Interface contacts:
Residue V98 in the first protein contacts residue G105 in the second protein (closest heavy-atom distance 3.1 Å).
Residue E11 in the first protein interacts with residue K112 in the second protein (closest heavy-atom distance 3.4 Å).
Residue R114 in the first protein is in contact with residue E11 in the second protein (closest heavy-atom distance 3.0 Å).
Residue L111 in the first protein interacts with residue G92 in the second protein (closest heavy-atom distance 2.8 Å).
Residue P22 in the first protein is in contact with residue I109 in the second protein (closest heavy-atom distance 3.3 Å).
Residue G105 in the first protein is in contact with residue E97 in the second protein (closest heavy-atom distance 3.4 Å).
Residue F12 in the first protein is in contact with residue R114 in the second protein (closest heavy-atom distance 2.9 Å).
Residue K112 in the first protein contacts residue F12 in the second protein (closest heavy-atom distance 3.0 Å).
Residue F12 in the first protein interacts with residue K112 in the second protein (closest heavy-atom distance 2.9 Å).
Residue I108 in the first protein is in contact with residue K6 in the second protein (closest heavy-atom distance 3.0 Å).
Residue T99 in the first protein interacts with residue R103 in the second protein (closest heavy-atom distance 3.4 Å).
Residue E29 in the first protein is in contact with residue Q31 in the second protein (closest heavy-atom distance 3.0 Å).
Residue G105 in the first protein contacts residue F4 in the second protein (closest heavy-atom distance 3.4 Å).
Residue G105 in the first protein interacts with residue V98 in the second protein (closest heavy-atom distance 3.0 Å).
Residue E29 in the first protein interacts with residue R103 in the second protein (closest heavy-atom distance 3.3 Å).
Residue K6 in the first protein contacts residue T107 in the second protein (closest heavy-atom distance 2.9 Å).
Residue E106 in the first protein contacts residue F4 in the second protein (closest heavy-atom distance 3.4 Å).
Residue E106 in the first protein contacts residue C96 in the second protein (closest heavy-atom distance 3.2 Å).
Residue Y94 in the first protein is in contact with residue I109 in the second protein (closest heavy-atom distance 2.8 Å).
Residue E110 in the first protein is in contact with residue V10 in the second protein (closest heavy-atom distance 2.9 Å).
Residue F12 in the first protein interacts with residue Y113 in the second protein (closest heavy-atom distance 3.3 Å).
Residue Q31 in the first protein is in contact with residue E29 in the second protein (closest heavy-atom distance 3.1 Å).
Residue K8 in the first protein contacts residue E110 in the second protein (closest heavy-atom distance 2.9 Å).
Residue K112 in the first protein interacts with residue E11 in the second protein (closest heavy-atom distance 3.2 Å).
Residue R103 in the first protein is in contact with residue E29 in the second protein (closest heavy-atom distance 3.3 Å).
Residue V98 in the first protein contacts residue E104 in the second protein (closest heavy-atom distance 3.4 Å).
Residue E110 in the first protein contacts residue K8 in the second protein (closest heavy-atom distance 3.0 Å).
Residue E104 in the first protein is in contact with residue L2 in the second protein (closest heavy-atom distance 3.0 Å).
Residue E100 in the first protein interacts with residue T102 in the second protein (closest heavy-atom distance 3.3 Å).
Residue T102 in the first protein is in contact with residue T102 in the second protein (closest heavy-atom distance 2.2 Å).
Residue I109 in the first protein is in contact with residue Y94 in the second protein (closest heavy-atom distance 2.8 Å).
Residue V10 in the first protein contacts residue E110 in the second protein (closest heavy-atom distance 2.9 Å).
Residue I108 in the first protein interacts with residue T7 in the second protein (closest heavy-atom distance 3.3 Å).
Residue K112 in the first protein is in contact with residue V10 in the second protein (closest heavy-atom distance 2.9 Å).
Residue R103 in the first protein interacts with residue E100 in the second protein (closest heavy-atom distance 2.7 Å).
Residue R103 in the first protein interacts with residue N27 in the second protein (closest heavy-atom distance 2.9 Å).
Residue N27 in the first protein contacts residue R103 in the second protein (closest heavy-atom distance 2.8 Å).
Residue S9 in the first protein contacts residue E110 in the second protein (closest heavy-atom distance 3.0 Å).
Residue I109 in the first protein contacts residue P22 in the second protein (closest heavy-atom distance 3.4 Å).
Residue T107 in the first protein is in contact with residue C96 in the second protein (closest heavy-atom distance 2.9 Å).
Residue I108 in the first protein is in contact with residue Y94 in the second protein (closest heavy-atom distance 3.2 Å).
Residue L2 in the first protein interacts with residue E104 in the second protein (closest heavy-atom distance 3.0 Å).
Residue E11 in the first protein is in contact with residue R114 in the second protein (closest heavy-atom distance 2.5 Å).
Residue G92 in the first protein contacts residue L111 in the second protein (closest heavy-atom distance 2.9 Å).
Residue T95 in the first protein is in contact with residue T107 in the second protein (closest heavy-atom distance 3.4 Å).
Residue T107 in the first protein interacts with residue K6 in the second protein (closest heavy-atom distance 3.1 Å).
Residue R103 in the first protein is in contact with residue T99 in the second protein (closest heavy-atom distance 3.3 Å).
Residue E35 in the first protein is in contact with residue E29 in the second protein (closest heavy-atom distance 2.8 Å).
Residue E100 in the first protein interacts with residue R103 in the second protein (closest heavy-atom distance 2.7 Å).
Residue C96 in the first protein interacts with residue E106 in the second protein (closest heavy-atom distance 3.0 Å).
Residue N93 in the first protein is in contact with residue E110 in the second protein (closest heavy-atom distance 3.4 Å).
Residue V10 in the first protein contacts residue K112 in the second protein (closest heavy-atom distance 2.8 Å).
Residue E110 in the first protein contacts residue N93 in the second protein (closest heavy-atom distance 3.3 Å).
Residue R114 in the first protein contacts residue F12 in the second protein (closest heavy-atom distance 2.9 Å).
Residue E110 in the first protein contacts residue S9 in the second protein (closest heavy-atom distance 3.0 Å).
Residue E104 in the first protein is in contact with residue V98 in the second protein (closest heavy-atom distance 3.3 Å).
Residue Y94 in the first protein is in contact with residue I108 in the second protein (closest heavy-atom distance 3.2 Å).
Residue T107 in the first protein interacts with residue T95 in the second protein (closest heavy-atom distance 3.4 Å).
Residue C96 in the first protein interacts with residue T107 in the second protein (closest heavy-atom distance 2.8 Å).
Residue T102 in the first protein is in contact with residue E100 in the second protein (closest heavy-atom distance 3.3 Å).

These two protein chains interact to form a complex.

Sequence of the first protein:
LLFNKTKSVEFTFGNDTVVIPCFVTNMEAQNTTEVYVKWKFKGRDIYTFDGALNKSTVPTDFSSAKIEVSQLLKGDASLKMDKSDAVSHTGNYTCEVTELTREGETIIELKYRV

Sequence of the second protein:
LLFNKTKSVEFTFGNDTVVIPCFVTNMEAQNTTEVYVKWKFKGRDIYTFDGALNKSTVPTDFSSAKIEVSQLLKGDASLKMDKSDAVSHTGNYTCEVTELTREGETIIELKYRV